Contacts between the two chains:
Residue P349 in protein 1 is in contact with residue K76 in protein 2 (closest heavy-atom distance 3.9 Å).
Residue L264 in protein 1 is in contact with residue V74 in protein 2 (closest heavy-atom distance 4.0 Å).
Residue F343 in protein 1 contacts residue T72 in protein 2 (closest heavy-atom distance 4.5 Å).
Residue L253 in protein 1 is in contact with residue R70 in protein 2 (closest heavy-atom distance 3.7 Å).
Residue P256 in protein 1 interacts with residue L83 in protein 2 (closest heavy-atom distance 4.4 Å).
Residue K241 in protein 1 interacts with residue Y66 in protein 2 (closest heavy-atom distance 3.6 Å).
Residue Q244 in protein 1 interacts with residue W67 in protein 2 (closest heavy-atom distance 3.8 Å).
Residue H267 in protein 1 interacts with residue L68 in protein 2 (closest heavy-atom distance 3.5 Å).
Residue R251 in protein 1 interacts with residue R70 in protein 2 (closest heavy-atom distance 3.0 Å).
Residue L350 in protein 1 contacts residue R86 in protein 2 (closest heavy-atom distance 3.5 Å).
Residue R245 in protein 1 interacts with residue W67 in protein 2 (closest heavy-atom distance 3.8 Å).
Residue A344 in protein 1 contacts residue K71 in protein 2 (closest heavy-atom distance 4.3 Å).
Residue P349 in protein 1 is in contact with residue A75 in protein 2 (closest heavy-atom distance 4.1 Å).
Residue K242 in protein 1 is in contact with residue Y66 in protein 2 (closest heavy-atom distance 3.7 Å).
Residue M351 in protein 1 interacts with residue C103 in protein 2 (closest heavy-atom distance 3.5 Å).
Residue A344 in protein 1 interacts with residue T72 in protein 2 (closest heavy-atom distance 3.6 Å).
Residue V347 in protein 1 interacts with residue R86 in protein 2 (closest heavy-atom distance 3.8 Å).
Residue R345 in protein 1 contacts residue T72 in protein 2 (closest heavy-atom distance 3.4 Å).
Residue L264 in protein 1 interacts with residue S84 in protein 2 (closest heavy-atom distance 3.6 Å).
Residue L264 in protein 1 interacts with residue K71 in protein 2 (closest heavy-atom distance 3.3 Å).
Residue V347 in protein 1 is in contact with residue A75 in protein 2 (closest heavy-atom distance 3.3 Å).
Residue R245 in protein 1 interacts with residue Y66 in protein 2 (closest heavy-atom distance 2.6 Å).
Residue M351 in protein 1 contacts residue F90 in protein 2 (closest heavy-atom distance 3.7 Å).
Residue K248 in protein 1 contacts residue R70 in protein 2 (closest heavy-atom distance 3.6 Å).
Residue Q261 in protein 1 interacts with residue R70 in protein 2 (closest heavy-atom distance 3.4 Å).
Residue V347 in protein 1 interacts with residue V74 in protein 2 (closest heavy-atom distance 3.1 Å).
Residue V250 in protein 1 contacts residue R70 in protein 2 (closest heavy-atom distance 4.5 Å).
Residue V347 in protein 1 interacts with residue E73 in protein 2 (closest heavy-atom distance 3.6 Å).
Residue V347 in protein 1 contacts residue K76 in protein 2 (closest heavy-atom distance 3.5 Å).
Residue M351 in protein 1 interacts with residue M89 in protein 2 (closest heavy-atom distance 4.2 Å).
Residue K241 in protein 1 interacts with residue W67 in protein 2 (closest heavy-atom distance 4.3 Å).
Residue M351 in protein 1 contacts residue S91 in protein 2 (closest heavy-atom distance 4.1 Å).
Residue I346 in protein 1 is in contact with residue K76 in protein 2 (closest heavy-atom distance 3.7 Å).
Residue A260 in protein 1 interacts with residue V74 in protein 2 (closest heavy-atom distance 4.1 Å).
Residue L249 in protein 1 contacts residue R70 in protein 2 (closest heavy-atom distance 2.8 Å).
Residue L350 in protein 1 interacts with residue M89 in protein 2 (closest heavy-atom distance 4.1 Å).
Residue L249 in protein 1 interacts with residue K69 in protein 2 (closest heavy-atom distance 4.3 Å).
Residue K248 in protein 1 contacts residue W67 in protein 2 (closest heavy-atom distance 3.7 Å).
Residue A348 in protein 1 is in contact with residue R86 in protein 2 (closest heavy-atom distance 4.4 Å).
Residue A260 in protein 1 interacts with residue L83 in protein 2 (closest heavy-atom distance 3.7 Å).
Residue V265 in protein 1 interacts with residue K71 in protein 2 (closest heavy-atom distance 4.5 Å).
Residue M351 in protein 1 is in contact with residue V104 in protein 2 (closest heavy-atom distance 3.8 Å).
Residue S352 in protein 1 interacts with residue C103 in protein 2 (closest heavy-atom distance 3.9 Å).
Residue L350 in protein 1 contacts residue Q88 in protein 2 (closest heavy-atom distance 3.9 Å).
Residue P349 in protein 1 is in contact with residue F90 in protein 2 (closest heavy-atom distance 3.4 Å).
Residue V259 in protein 1 interacts with residue L83 in protein 2 (closest heavy-atom distance 3.9 Å).
Residue R345 in protein 1 contacts residue V74 in protein 2 (closest heavy-atom distance 3.3 Å).
Residue L350 in protein 1 is in contact with residue N87 in protein 2 (closest heavy-atom distance 3.6 Å).
Residue Q261 in protein 1 contacts residue K71 in protein 2 (closest heavy-atom distance 2.6 Å).
Residue R245 in protein 1 interacts with residue L68 in protein 2 (closest heavy-atom distance 3.6 Å).
Residue I246 in protein 1 contacts residue L68 in protein 2 (closest heavy-atom distance 3.7 Å).
Residue A344 in protein 1 is in contact with residue V74 in protein 2 (closest heavy-atom distance 4.4 Å).
Residue A348 in protein 1 is in contact with residue A75 in protein 2 (closest heavy-atom distance 4.3 Å).
Residue R345 in protein 1 interacts with residue E73 in protein 2 (closest heavy-atom distance 2.6 Å).
Residue S263 in protein 1 contacts residue L83 in protein 2 (closest heavy-atom distance 4.3 Å).
Residue L264 in protein 1 contacts residue G85 in protein 2 (closest heavy-atom distance 3.7 Å).
Residue L264 in protein 1 interacts with residue E73 in protein 2 (closest heavy-atom distance 3.7 Å).
Residue F343 in protein 1 interacts with residue R70 in protein 2 (closest heavy-atom distance 3.8 Å).
Residue I346 in protein 1 interacts with residue V74 in protein 2 (closest heavy-atom distance 3.5 Å).
Residue L249 in protein 1 is in contact with residue L68 in protein 2 (closest heavy-atom distance 3.4 Å).

Sequence of protein 2:
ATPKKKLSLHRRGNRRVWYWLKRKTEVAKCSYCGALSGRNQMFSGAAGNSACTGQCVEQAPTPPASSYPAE

The following describes two proteins that form a bound complex.

Sequence of protein 1:
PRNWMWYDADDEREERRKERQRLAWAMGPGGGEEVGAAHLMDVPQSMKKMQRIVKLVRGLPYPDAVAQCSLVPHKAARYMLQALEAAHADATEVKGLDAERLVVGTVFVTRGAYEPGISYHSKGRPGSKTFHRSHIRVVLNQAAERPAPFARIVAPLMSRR